These two protein chains interact to form a complex.

Contacts between the two chains:
Residue V316 in chain B interacts with residue D54 in chain A (closest heavy-atom distance 4.3 Å).
Residue K206 in chain B interacts with residue R132 in chain A (closest heavy-atom distance 5.0 Å).

Sequence of chain A:
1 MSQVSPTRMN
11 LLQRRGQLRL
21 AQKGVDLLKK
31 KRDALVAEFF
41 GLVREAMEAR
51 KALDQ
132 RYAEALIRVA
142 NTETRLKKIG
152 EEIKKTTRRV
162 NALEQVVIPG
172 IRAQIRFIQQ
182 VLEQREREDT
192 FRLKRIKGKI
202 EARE

Sequence of chain B:
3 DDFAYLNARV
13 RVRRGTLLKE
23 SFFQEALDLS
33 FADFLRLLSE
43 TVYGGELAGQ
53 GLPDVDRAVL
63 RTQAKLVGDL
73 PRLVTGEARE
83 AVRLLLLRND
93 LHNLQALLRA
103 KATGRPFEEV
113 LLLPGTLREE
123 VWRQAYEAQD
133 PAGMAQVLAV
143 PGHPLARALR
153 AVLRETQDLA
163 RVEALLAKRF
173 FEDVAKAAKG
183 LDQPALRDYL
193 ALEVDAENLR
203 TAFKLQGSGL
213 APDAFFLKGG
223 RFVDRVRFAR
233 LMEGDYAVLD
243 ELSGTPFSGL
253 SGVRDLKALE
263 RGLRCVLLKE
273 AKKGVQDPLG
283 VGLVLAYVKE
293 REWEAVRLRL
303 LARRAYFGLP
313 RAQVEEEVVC